Sequence of protein 2:
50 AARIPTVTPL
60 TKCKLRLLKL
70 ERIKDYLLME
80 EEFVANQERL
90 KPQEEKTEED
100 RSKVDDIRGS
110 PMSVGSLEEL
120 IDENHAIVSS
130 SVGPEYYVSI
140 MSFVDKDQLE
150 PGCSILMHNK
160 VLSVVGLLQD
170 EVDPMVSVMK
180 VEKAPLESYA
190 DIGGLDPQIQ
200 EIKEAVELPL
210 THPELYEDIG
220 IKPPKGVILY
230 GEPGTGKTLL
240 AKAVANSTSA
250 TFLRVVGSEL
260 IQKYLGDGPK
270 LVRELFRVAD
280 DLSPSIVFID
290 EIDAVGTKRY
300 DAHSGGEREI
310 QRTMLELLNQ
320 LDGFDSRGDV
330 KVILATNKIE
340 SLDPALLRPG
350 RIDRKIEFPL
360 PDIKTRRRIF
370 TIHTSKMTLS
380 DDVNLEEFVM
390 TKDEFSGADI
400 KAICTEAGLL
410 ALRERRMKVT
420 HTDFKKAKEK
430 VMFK

The following describes two proteins that form a bound complex.

Sequence of protein 1:
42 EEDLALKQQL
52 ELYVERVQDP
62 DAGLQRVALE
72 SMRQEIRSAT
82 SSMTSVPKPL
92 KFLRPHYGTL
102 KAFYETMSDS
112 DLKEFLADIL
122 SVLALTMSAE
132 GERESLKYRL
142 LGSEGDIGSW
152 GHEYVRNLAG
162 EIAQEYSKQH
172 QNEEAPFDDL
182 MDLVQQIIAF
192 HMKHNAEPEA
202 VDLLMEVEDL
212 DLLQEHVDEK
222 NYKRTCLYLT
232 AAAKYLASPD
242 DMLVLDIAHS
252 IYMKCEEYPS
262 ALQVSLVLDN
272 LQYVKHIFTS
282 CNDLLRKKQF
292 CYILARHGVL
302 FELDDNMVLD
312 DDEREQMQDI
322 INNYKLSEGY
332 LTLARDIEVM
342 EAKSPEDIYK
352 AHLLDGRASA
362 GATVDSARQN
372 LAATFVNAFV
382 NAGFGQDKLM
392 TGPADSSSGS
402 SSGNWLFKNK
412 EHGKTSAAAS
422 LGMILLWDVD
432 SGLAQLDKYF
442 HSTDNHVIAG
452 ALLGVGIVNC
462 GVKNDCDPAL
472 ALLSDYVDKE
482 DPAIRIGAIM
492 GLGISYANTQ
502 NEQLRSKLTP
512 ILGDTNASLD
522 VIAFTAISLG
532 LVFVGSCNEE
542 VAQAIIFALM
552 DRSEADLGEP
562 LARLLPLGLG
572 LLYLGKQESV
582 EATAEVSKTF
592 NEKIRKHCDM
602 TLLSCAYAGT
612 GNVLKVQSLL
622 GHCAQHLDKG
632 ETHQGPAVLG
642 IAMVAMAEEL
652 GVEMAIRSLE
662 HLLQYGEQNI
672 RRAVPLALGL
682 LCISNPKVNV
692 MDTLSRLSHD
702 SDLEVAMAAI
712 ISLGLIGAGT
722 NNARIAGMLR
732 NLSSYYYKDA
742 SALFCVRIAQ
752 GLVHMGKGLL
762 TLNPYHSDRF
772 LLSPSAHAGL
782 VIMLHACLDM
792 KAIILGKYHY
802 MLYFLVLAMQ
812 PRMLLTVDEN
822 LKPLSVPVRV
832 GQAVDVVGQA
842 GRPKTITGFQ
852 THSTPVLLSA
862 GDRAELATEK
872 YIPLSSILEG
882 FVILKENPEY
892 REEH

Residue-level contacts at the interface:
Residue A625 in protein 1 contacts residue M78 in protein 2 (closest heavy-atom distance 5.0 Å).
Residue M655 in protein 1 interacts with residue R71 in protein 2 (closest heavy-atom distance 4.6 Å).
Residue Q618 in protein 1 is in contact with residue D74 in protein 2 (closest heavy-atom distance 4.9 Å).